This data describes a binding interaction between two proteins.

Sequence of protein 2:
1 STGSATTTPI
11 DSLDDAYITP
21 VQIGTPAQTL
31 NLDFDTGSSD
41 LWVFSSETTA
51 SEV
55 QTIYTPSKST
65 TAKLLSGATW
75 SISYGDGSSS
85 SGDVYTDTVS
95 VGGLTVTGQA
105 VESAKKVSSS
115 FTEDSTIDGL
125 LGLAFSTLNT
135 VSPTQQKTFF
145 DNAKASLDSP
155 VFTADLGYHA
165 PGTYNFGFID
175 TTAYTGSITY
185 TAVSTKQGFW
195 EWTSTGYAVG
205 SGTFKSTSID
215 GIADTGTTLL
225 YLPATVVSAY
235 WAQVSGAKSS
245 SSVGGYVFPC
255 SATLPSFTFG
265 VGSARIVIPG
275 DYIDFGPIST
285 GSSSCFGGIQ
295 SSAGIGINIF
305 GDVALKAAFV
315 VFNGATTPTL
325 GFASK

Sequence of protein 1:
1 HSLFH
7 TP

Interface contacts:
Residue Y78 in protein 2 contacts residue H5 in protein 1 (closest heavy-atom distance 3.9 Å).
Residue I76 in protein 2 contacts residue T7 in protein 1 (closest heavy-atom distance 3.6 Å).
Residue G220 in protein 2 is in contact with residue F4 in protein 1 (closest heavy-atom distance 3.6 Å).
Residue T221 in protein 2 contacts residue H5 in protein 1 (closest heavy-atom distance 3.4 Å).
Residue Y78 in protein 2 is in contact with residue P8 in protein 1 (closest heavy-atom distance 4.0 Å).
Residue D15 in protein 2 contacts residue S2 in protein 1 (closest heavy-atom distance 2.9 Å).
Residue A16 in protein 2 contacts residue F4 in protein 1 (closest heavy-atom distance 4.0 Å).
Residue S114 in protein 2 contacts residue S2 in protein 1 (closest heavy-atom distance 4.8 Å).
Residue T222 in protein 2 interacts with residue F4 in protein 1 (closest heavy-atom distance 3.0 Å).
Residue I299 in protein 2 is in contact with residue H5 in protein 1 (closest heavy-atom distance 3.9 Å).
Residue F193 in protein 2 is in contact with residue T7 in protein 1 (closest heavy-atom distance 3.3 Å).
Residue D218 in protein 2 interacts with residue H5 in protein 1 (closest heavy-atom distance 4.6 Å).
Residue Y225 in protein 2 is in contact with residue H5 in protein 1 (closest heavy-atom distance 3.3 Å).
Residue S77 in protein 2 is in contact with residue P8 in protein 1 (closest heavy-atom distance 3.4 Å).
Residue G79 in protein 2 is in contact with residue T7 in protein 1 (closest heavy-atom distance 4.8 Å).
Residue E117 in protein 2 interacts with residue H1 in protein 1 (closest heavy-atom distance 4.6 Å).
Residue T221 in protein 2 contacts residue F4 in protein 1 (closest heavy-atom distance 3.4 Å).
Residue Y78 in protein 2 contacts residue T7 in protein 1 (closest heavy-atom distance 4.2 Å).
Residue I303 in protein 2 interacts with residue H5 in protein 1 (closest heavy-atom distance 4.9 Å).
Residue L132 in protein 2 is in contact with residue T7 in protein 1 (closest heavy-atom distance 4.2 Å).
Residue F290 in protein 2 is in contact with residue L3 in protein 1 (closest heavy-atom distance 4.1 Å).
Residue L223 in protein 2 is in contact with residue L3 in protein 1 (closest heavy-atom distance 4.0 Å).
Residue S38 in protein 2 interacts with residue T7 in protein 1 (closest heavy-atom distance 4.1 Å).
Residue D80 in protein 2 is in contact with residue L3 in protein 1 (closest heavy-atom distance 4.4 Å).
Residue G79 in protein 2 is in contact with residue H5 in protein 1 (closest heavy-atom distance 3.2 Å).
Residue D118 in protein 2 is in contact with residue F4 in protein 1 (closest heavy-atom distance 3.3 Å).
Residue D80 in protein 2 interacts with residue H5 in protein 1 (closest heavy-atom distance 3.3 Å).
Residue I121 in protein 2 is in contact with residue F4 in protein 1 (closest heavy-atom distance 4.6 Å).
Residue G37 in protein 2 interacts with residue T7 in protein 1 (closest heavy-atom distance 3.0 Å).
Residue D80 in protein 2 contacts residue F4 in protein 1 (closest heavy-atom distance 4.1 Å).
Residue F193 in protein 2 interacts with residue P8 in protein 1 (closest heavy-atom distance 4.7 Å).
Residue D15 in protein 2 contacts residue H1 in protein 1 (closest heavy-atom distance 3.1 Å).
Residue I10 in protein 2 contacts residue H1 in protein 1 (closest heavy-atom distance 4.8 Å).
Residue D11 in protein 2 interacts with residue H1 in protein 1 (closest heavy-atom distance 3.6 Å).
Residue G220 in protein 2 is in contact with residue H5 in protein 1 (closest heavy-atom distance 4.0 Å).
Residue I10 in protein 2 interacts with residue F4 in protein 1 (closest heavy-atom distance 3.9 Å).
Residue T222 in protein 2 contacts residue L3 in protein 1 (closest heavy-atom distance 3.9 Å).
Residue G79 in protein 2 is in contact with residue P8 in protein 1 (closest heavy-atom distance 4.0 Å).
Residue D15 in protein 2 interacts with residue L3 in protein 1 (closest heavy-atom distance 3.8 Å).
Residue F279 in protein 2 is in contact with residue L3 in protein 1 (closest heavy-atom distance 3.8 Å).
Residue D15 in protein 2 is in contact with residue F4 in protein 1 (closest heavy-atom distance 3.4 Å).
Residue S77 in protein 2 interacts with residue T7 in protein 1 (closest heavy-atom distance 2.8 Å).
Residue Y225 in protein 2 is in contact with residue L3 in protein 1 (closest heavy-atom distance 4.8 Å).
Residue D118 in protein 2 interacts with residue H1 in protein 1 (closest heavy-atom distance 3.9 Å).